Residue-level contacts at the interface:
Residue F43 in protein 2 interacts with residue F23 in protein 1 (closest heavy-atom distance 3.6 Å).
Residue L39 in protein 2 contacts residue F20 in protein 1 (closest heavy-atom distance 3.8 Å).
Residue Y38 in protein 2 is in contact with residue F20 in protein 1 (closest heavy-atom distance 3.5 Å).
Residue I35 in protein 2 interacts with residue F20 in protein 1 (closest heavy-atom distance 3.9 Å).
Residue Y38 in protein 2 interacts with residue F23 in protein 1 (closest heavy-atom distance 3.1 Å).
Residue N42 in protein 2 interacts with residue F23 in protein 1 (closest heavy-atom distance 3.6 Å).
Residue F43 in protein 2 contacts residue V19 in protein 1 (closest heavy-atom distance 3.8 Å).
Residue M1 in protein 2 interacts with residue V17 in protein 1 (closest heavy-atom distance 4.4 Å).
Residue L39 in protein 2 is in contact with residue A16 in protein 1 (closest heavy-atom distance 4.1 Å).
Residue Y38 in protein 2 contacts residue A24 in protein 1 (closest heavy-atom distance 3.2 Å).
Residue L39 in protein 2 interacts with residue V19 in protein 1 (closest heavy-atom distance 3.9 Å).
Residue M1 in protein 2 interacts with residue Y13 in protein 1 (closest heavy-atom distance 3.3 Å).

Sequence of protein 2:
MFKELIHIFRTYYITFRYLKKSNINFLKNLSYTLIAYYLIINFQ

Sequence of protein 1:
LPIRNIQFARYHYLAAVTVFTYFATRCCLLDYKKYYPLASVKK

These two protein chains interact to form a complex.